Residue-level contacts at the interface:
Residue E154 in protein 1 interacts with residue M98 in protein 2 (closest heavy-atom distance 3.1 Å).
Residue A175 in protein 1 contacts residue S42 in protein 2 (closest heavy-atom distance 3.8 Å).
Residue E133 in protein 1 is in contact with residue L68 in protein 2 (closest heavy-atom distance 3.2 Å).
Residue R148 in protein 1 is in contact with residue R86 in protein 2 (closest heavy-atom distance 2.6 Å).
Residue Y178 in protein 1 contacts residue G58 in protein 2 (closest heavy-atom distance 3.4 Å).
Residue Y178 in protein 1 interacts with residue Q55 in protein 2 (closest heavy-atom distance 3.6 Å).
Residue I157 in protein 1 contacts residue L83 in protein 2 (closest heavy-atom distance 3.7 Å).
Residue T160 in protein 1 interacts with residue L79 in protein 2 (closest heavy-atom distance 3.8 Å).
Residue L184 in protein 1 contacts residue M61 in protein 2 (closest heavy-atom distance 3.6 Å).
Residue A165 in protein 1 is in contact with residue L35 in protein 2 (closest heavy-atom distance 3.6 Å).
Residue E154 in protein 1 interacts with residue V95 in protein 2 (closest heavy-atom distance 3.2 Å).
Residue F172 in protein 1 interacts with residue A45 in protein 2 (closest heavy-atom distance 3.8 Å).
Residue K150 in protein 1 interacts with residue E97 in protein 2 (closest heavy-atom distance 3.4 Å).
Residue A164 in protein 1 contacts residue E72 in protein 2 (closest heavy-atom distance 2.8 Å).
Residue E154 in protein 1 interacts with residue S96 in protein 2 (closest heavy-atom distance 3.4 Å).
Residue A175 in protein 1 is in contact with residue A45 in protein 2 (closest heavy-atom distance 3.8 Å).
Residue K150 in protein 1 is in contact with residue R86 in protein 2 (closest heavy-atom distance 3.4 Å).
Residue Y178 in protein 1 is in contact with residue G50 in protein 2 (closest heavy-atom distance 3.3 Å).
Residue Y178 in protein 1 is in contact with residue A49 in protein 2 (closest heavy-atom distance 3.1 Å).
Residue F169 in protein 1 contacts residue F15 in protein 2 (closest heavy-atom distance 3.5 Å).
Residue F172 in protein 1 contacts residue S42 in protein 2 (closest heavy-atom distance 3.5 Å).
Residue R148 in protein 1 is in contact with residue R85 in protein 2 (closest heavy-atom distance 3.5 Å).
Residue F172 in protein 1 is in contact with residue A12 in protein 2 (closest heavy-atom distance 3.6 Å).
Residue A126 in protein 1 interacts with residue M61 in protein 2 (closest heavy-atom distance 3.3 Å).
Residue F147 in protein 1 contacts residue Q82 in protein 2 (closest heavy-atom distance 3.0 Å).
Residue R151 in protein 1 interacts with residue E97 in protein 2 (closest heavy-atom distance 3.1 Å).
Residue S168 in protein 1 is in contact with residue M38 in protein 2 (closest heavy-atom distance 3.1 Å).
Residue F172 in protein 1 interacts with residue A11 in protein 2 (closest heavy-atom distance 3.6 Å).
Residue A164 in protein 1 contacts residue L35 in protein 2 (closest heavy-atom distance 3.5 Å).
Residue R296 in protein 1 contacts residue G100 in protein 2 (closest heavy-atom distance 3.2 Å).
Residue I161 in protein 1 is in contact with residue M31 in protein 2 (closest heavy-atom distance 3.3 Å).
Residue A179 in protein 1 contacts residue A49 in protein 2 (closest heavy-atom distance 3.5 Å).
Residue F147 in protein 1 contacts residue R86 in protein 2 (closest heavy-atom distance 2.9 Å).
Residue D229 in protein 1 contacts residue M98 in protein 2 (closest heavy-atom distance 3.0 Å).
Residue F140 in protein 1 is in contact with residue I75 in protein 2 (closest heavy-atom distance 3.4 Å).
Residue I157 in protein 1 is in contact with residue L28 in protein 2 (closest heavy-atom distance 3.5 Å).
Residue Y300 in protein 1 interacts with residue G100 in protein 2 (closest heavy-atom distance 3.8 Å).
Residue K150 in protein 1 interacts with residue S94 in protein 2 (closest heavy-atom distance 3.5 Å).
Residue Q232 in protein 1 is in contact with residue M98 in protein 2 (closest heavy-atom distance 3.2 Å).
Residue Q291 in protein 1 interacts with residue G100 in protein 2 (closest heavy-atom distance 2.9 Å).
Residue L171 in protein 1 contacts residue S42 in protein 2 (closest heavy-atom distance 2.9 Å).
Residue L184 in protein 1 contacts residue D57 in protein 2 (closest heavy-atom distance 3.7 Å).
Residue G182 in protein 1 contacts residue W53 in protein 2 (closest heavy-atom distance 3.1 Å).
Residue L171 in protein 1 is in contact with residue A65 in protein 2 (closest heavy-atom distance 3.6 Å).
Residue E154 in protein 1 contacts residue E97 in protein 2 (closest heavy-atom distance 2.8 Å).
Residue L153 in protein 1 interacts with residue Q82 in protein 2 (closest heavy-atom distance 3.9 Å).
Residue F129 in protein 1 contacts residue L68 in protein 2 (closest heavy-atom distance 3.4 Å).
Residue F172 in protein 1 contacts residue F15 in protein 2 (closest heavy-atom distance 3.9 Å).
Residue L137 in protein 1 contacts residue A71 in protein 2 (closest heavy-atom distance 3.4 Å).
Residue A179 in protein 1 interacts with residue L8 in protein 2 (closest heavy-atom distance 3.8 Å).
Residue S168 in protein 1 interacts with residue F15 in protein 2 (closest heavy-atom distance 3.5 Å).
Residue L153 in protein 1 is in contact with residue L83 in protein 2 (closest heavy-atom distance 3.8 Å).
Residue A155 in protein 1 is in contact with residue M98 in protein 2 (closest heavy-atom distance 3.8 Å).
Residue A175 in protein 1 is in contact with residue F46 in protein 2 (closest heavy-atom distance 3.7 Å).
Residue L184 in protein 1 contacts residue F46 in protein 2 (closest heavy-atom distance 3.8 Å).
Residue S168 in protein 1 is in contact with residue I39 in protein 2 (closest heavy-atom distance 3.7 Å).
Residue G233 in protein 1 interacts with residue M98 in protein 2 (closest heavy-atom distance 3.5 Å).
Residue R296 in protein 1 interacts with residue R99 in protein 2 (closest heavy-atom distance 3.3 Å).
Residue L202 in protein 1 contacts residue L8 in protein 2 (closest heavy-atom distance 3.8 Å).
Residue A179 in protein 1 interacts with residue W53 in protein 2 (closest heavy-atom distance 3.2 Å).

Sequence of protein 2:
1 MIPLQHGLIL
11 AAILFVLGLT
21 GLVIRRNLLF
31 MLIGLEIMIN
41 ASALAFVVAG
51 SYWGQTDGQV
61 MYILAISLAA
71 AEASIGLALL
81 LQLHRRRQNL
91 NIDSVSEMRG

Sequence of protein 1:
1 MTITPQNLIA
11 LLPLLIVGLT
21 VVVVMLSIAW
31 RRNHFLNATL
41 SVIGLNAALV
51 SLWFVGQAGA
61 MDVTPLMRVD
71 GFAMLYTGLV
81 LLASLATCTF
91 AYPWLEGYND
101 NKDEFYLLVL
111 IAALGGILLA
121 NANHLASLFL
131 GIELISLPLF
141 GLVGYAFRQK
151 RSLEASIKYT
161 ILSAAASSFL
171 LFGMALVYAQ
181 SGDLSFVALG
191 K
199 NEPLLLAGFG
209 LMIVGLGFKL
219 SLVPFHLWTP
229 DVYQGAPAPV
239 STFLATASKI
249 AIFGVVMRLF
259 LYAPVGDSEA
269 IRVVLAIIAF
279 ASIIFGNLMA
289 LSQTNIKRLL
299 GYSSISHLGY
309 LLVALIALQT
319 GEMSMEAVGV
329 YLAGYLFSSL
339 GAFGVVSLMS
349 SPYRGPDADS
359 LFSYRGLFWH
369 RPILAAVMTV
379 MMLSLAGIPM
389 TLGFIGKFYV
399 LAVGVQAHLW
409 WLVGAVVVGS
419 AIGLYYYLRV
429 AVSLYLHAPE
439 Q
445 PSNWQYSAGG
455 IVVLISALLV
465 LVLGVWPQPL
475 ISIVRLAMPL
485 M

These two protein chains interact to form a complex.